Sequence of the second protein:
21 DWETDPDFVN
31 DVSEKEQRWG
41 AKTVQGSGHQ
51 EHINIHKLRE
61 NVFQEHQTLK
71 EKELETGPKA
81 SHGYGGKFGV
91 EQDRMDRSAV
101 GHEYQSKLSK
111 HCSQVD

Sequence of the first protein:
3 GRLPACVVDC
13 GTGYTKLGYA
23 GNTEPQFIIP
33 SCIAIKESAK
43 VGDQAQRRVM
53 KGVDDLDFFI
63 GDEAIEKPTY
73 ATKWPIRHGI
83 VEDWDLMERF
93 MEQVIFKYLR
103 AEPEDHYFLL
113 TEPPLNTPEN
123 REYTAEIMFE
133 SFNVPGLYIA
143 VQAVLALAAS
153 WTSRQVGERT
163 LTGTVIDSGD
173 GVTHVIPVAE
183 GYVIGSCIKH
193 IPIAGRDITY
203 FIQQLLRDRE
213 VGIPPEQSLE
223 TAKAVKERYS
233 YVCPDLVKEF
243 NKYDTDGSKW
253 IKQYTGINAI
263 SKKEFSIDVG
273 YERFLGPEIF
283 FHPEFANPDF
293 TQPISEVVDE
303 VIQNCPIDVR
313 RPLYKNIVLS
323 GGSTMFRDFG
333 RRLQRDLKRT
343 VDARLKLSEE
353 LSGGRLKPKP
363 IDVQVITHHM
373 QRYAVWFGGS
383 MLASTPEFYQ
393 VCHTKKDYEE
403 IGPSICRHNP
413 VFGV

Contacts between the two chains:
Residue T387 in the first protein interacts with residue R59 in the second protein (closest heavy-atom distance 3.5 Å).
Residue V234 in the first protein contacts residue W22 in the second protein (closest heavy-atom distance 3.0 Å).
Residue H371 in the first protein contacts residue S47 in the second protein (closest heavy-atom distance 3.6 Å).
Residue H371 in the first protein interacts with residue Q50 in the second protein (closest heavy-atom distance 3.4 Å).
Residue L163 in the first protein is in contact with residue H66 in the second protein (closest heavy-atom distance 3.3 Å).
Residue Y16 in the first protein is in contact with residue E34 in the second protein (closest heavy-atom distance 2.9 Å).
Residue K244 in the first protein contacts residue T24 in the second protein (closest heavy-atom distance 3.5 Å).
Residue E229 in the first protein interacts with residue N30 in the second protein (closest heavy-atom distance 3.6 Å).
Residue Y375 in the first protein is in contact with residue W39 in the second protein (closest heavy-atom distance 3.5 Å).
Residue R333 in the first protein contacts residue W22 in the second protein (closest heavy-atom distance 3.5 Å).
Residue R161 in the first protein contacts residue L58 in the second protein (closest heavy-atom distance 3.6 Å).
Residue R329 in the first protein interacts with residue D25 in the second protein (closest heavy-atom distance 3.2 Å).
Residue E182 in the first protein is in contact with residue H66 in the second protein (closest heavy-atom distance 3.2 Å).
Residue M327 in the first protein is in contact with residue G40 in the second protein (closest heavy-atom distance 3.5 Å).
Residue R374 in the first protein contacts residue W39 in the second protein (closest heavy-atom distance 3.1 Å).
Residue Y375 in the first protein is in contact with residue G48 in the second protein (closest heavy-atom distance 3.0 Å).
Residue H371 in the first protein is in contact with residue G46 in the second protein (closest heavy-atom distance 3.1 Å).
Residue G159 in the first protein contacts residue E65 in the second protein (closest heavy-atom distance 3.2 Å).
Residue N24 in the first protein contacts residue I55 in the second protein (closest heavy-atom distance 3.6 Å).
Residue D330 in the first protein is in contact with residue W22 in the second protein (closest heavy-atom distance 3.3 Å).
Residue E26 in the first protein interacts with residue H49 in the second protein (closest heavy-atom distance 3.3 Å).
Residue Y231 in the first protein contacts residue V29 in the second protein (closest heavy-atom distance 3.7 Å).
Residue W153 in the first protein contacts residue V62 in the second protein (closest heavy-atom distance 3.5 Å).
Residue G23 in the first protein is in contact with residue I55 in the second protein (closest heavy-atom distance 3.6 Å).
Residue R230 in the first protein is in contact with residue N30 in the second protein (closest heavy-atom distance 2.9 Å).
Residue M383 in the first protein interacts with residue I55 in the second protein (closest heavy-atom distance 3.5 Å).
Residue I30 in the first protein interacts with residue W39 in the second protein (closest heavy-atom distance 3.1 Å).
Residue E182 in the first protein interacts with residue K70 in the second protein (closest heavy-atom distance 2.9 Å).
Residue P236 in the first protein contacts residue W22 in the second protein (closest heavy-atom distance 3.3 Å).
Residue R329 in the first protein contacts residue T43 in the second protein (closest heavy-atom distance 3.4 Å).
Residue I30 in the first protein is in contact with residue R38 in the second protein (closest heavy-atom distance 2.7 Å).
Residue R275 in the first protein contacts residue P26 in the second protein (closest heavy-atom distance 2.7 Å).
Residue R230 in the first protein interacts with residue V29 in the second protein (closest heavy-atom distance 3.3 Å).
Residue S386 in the first protein interacts with residue H56 in the second protein (closest heavy-atom distance 3.5 Å).
Residue R374 in the first protein interacts with residue Q37 in the second protein (closest heavy-atom distance 3.1 Å).
Residue T154 in the first protein contacts residue L58 in the second protein (closest heavy-atom distance 3.6 Å).
Residue R275 in the first protein is in contact with residue F28 in the second protein (closest heavy-atom distance 3.4 Å).
Residue H370 in the first protein interacts with residue V44 in the second protein (closest heavy-atom distance 3.7 Å).
Residue P27 in the first protein contacts residue W39 in the second protein (closest heavy-atom distance 3.1 Å).
Residue K254 in the first protein contacts residue D27 in the second protein (closest heavy-atom distance 3.4 Å).
Residue R337 in the first protein is in contact with residue D21 in the second protein (closest heavy-atom distance 3.4 Å).
Residue P236 in the first protein contacts residue T24 in the second protein (closest heavy-atom distance 3.6 Å).
Residue F379 in the first protein is in contact with residue I55 in the second protein (closest heavy-atom distance 3.7 Å).
Residue T25 in the first protein contacts residue H52 in the second protein (closest heavy-atom distance 3.1 Å).
Residue R161 in the first protein contacts residue E65 in the second protein (closest heavy-atom distance 3.1 Å).
Residue T25 in the first protein contacts residue I53 in the second protein (closest heavy-atom distance 3.2 Å).
Residue D64 in the first protein interacts with residue R38 in the second protein (closest heavy-atom distance 2.6 Å).
Residue W252 in the first protein is in contact with residue P26 in the second protein (closest heavy-atom distance 3.5 Å).
Residue V158 in the first protein contacts residue E65 in the second protein (closest heavy-atom distance 3.3 Å).
Residue E241 in the first protein contacts residue T24 in the second protein (closest heavy-atom distance 3.3 Å).
Residue M327 in the first protein is in contact with residue T43 in the second protein (closest heavy-atom distance 2.9 Å).
Residue W252 in the first protein is in contact with residue T24 in the second protein (closest heavy-atom distance 3.1 Å).
Residue R161 in the first protein interacts with residue V62 in the second protein (closest heavy-atom distance 3.6 Å).
Residue I31 in the first protein interacts with residue R38 in the second protein (closest heavy-atom distance 3.6 Å).
Residue P32 in the first protein is in contact with residue R38 in the second protein (closest heavy-atom distance 3.5 Å).
Residue E26 in the first protein interacts with residue H52 in the second protein (closest heavy-atom distance 2.9 Å).
Residue R329 in the first protein contacts residue F28 in the second protein (closest heavy-atom distance 3.2 Å).
Residue M327 in the first protein is in contact with residue A41 in the second protein (closest heavy-atom distance 2.9 Å).
Residue R374 in the first protein contacts residue R38 in the second protein (closest heavy-atom distance 3.0 Å).
Residue Y16 in the first protein interacts with residue R38 in the second protein (closest heavy-atom distance 2.7 Å).

This data describes a binding interaction between two proteins.